Sequence of the second protein:
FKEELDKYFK

The following describes two proteins that form a bound complex.

Contacts between the two chains:
Residue Y90 in the first protein contacts residue L6 in the second protein (closest heavy-atom distance 3.7 Å).
Residue Y90 in the first protein interacts with residue Y9 in the second protein (closest heavy-atom distance 3.1 Å).
Residue Y93 in the first protein is in contact with residue Y9 in the second protein (closest heavy-atom distance 3.5 Å).
Residue P95 in the first protein is in contact with residue Y9 in the second protein (closest heavy-atom distance 3.0 Å).
Residue P95 in the first protein is in contact with residue F10 in the second protein (closest heavy-atom distance 3.9 Å).
Residue R49 in the first protein interacts with residue F2 in the second protein (closest heavy-atom distance 3.4 Å).
Residue Q91 in the first protein contacts residue Y9 in the second protein (closest heavy-atom distance 4.7 Å).
Residue Y93 in the first protein is in contact with residue F10 in the second protein (closest heavy-atom distance 4.1 Å).
Residue Q89 in the first protein interacts with residue Y9 in the second protein (closest heavy-atom distance 4.5 Å).
Residue Y31 in the first protein interacts with residue F2 in the second protein (closest heavy-atom distance 3.7 Å).
Residue P94 in the first protein contacts residue Y9 in the second protein (closest heavy-atom distance 3.5 Å).
Residue S92 in the first protein contacts residue Y9 in the second protein (closest heavy-atom distance 2.6 Å).
Residue Y90 in the first protein contacts residue F10 in the second protein (closest heavy-atom distance 3.9 Å).

Sequence of the first protein:
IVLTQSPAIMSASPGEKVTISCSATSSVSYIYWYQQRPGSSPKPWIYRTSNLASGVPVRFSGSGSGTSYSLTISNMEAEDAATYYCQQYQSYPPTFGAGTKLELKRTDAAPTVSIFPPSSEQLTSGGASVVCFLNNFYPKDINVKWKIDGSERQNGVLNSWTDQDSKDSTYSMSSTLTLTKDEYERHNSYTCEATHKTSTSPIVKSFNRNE